Interface contacts:
Residue E35 in chain B contacts residue S22 in chain A (closest heavy-atom distance 3.4 Å).
Residue S25 in chain B interacts with residue S33 in chain A (closest heavy-atom distance 2.9 Å).
Residue V36 in chain B is in contact with residue T26 in chain A (closest heavy-atom distance 2.9 Å).
Residue R42 in chain B interacts with residue K18 in chain A (closest heavy-atom distance 2.8 Å).
Residue I26 in chain B interacts with residue S33 in chain A (closest heavy-atom distance 4.5 Å).
Residue A21 in chain B interacts with residue V40 in chain A (closest heavy-atom distance 5.0 Å).
Residue G39 in chain B interacts with residue V19 in chain A (closest heavy-atom distance 3.5 Å).
Residue A32 in chain B interacts with residue T26 in chain A (closest heavy-atom distance 2.8 Å).
Residue M22 in chain B contacts residue V40 in chain A (closest heavy-atom distance 4.7 Å).
Residue E35 in chain B contacts residue T26 in chain A (closest heavy-atom distance 2.9 Å).
Residue M22 in chain B contacts residue L37 in chain A (closest heavy-atom distance 4.2 Å).
Residue R42 in chain B is in contact with residue V19 in chain A (closest heavy-atom distance 3.6 Å).
Residue T29 in chain B is in contact with residue S33 in chain A (closest heavy-atom distance 2.6 Å).
Residue A28 in chain B contacts residue I30 in chain A (closest heavy-atom distance 5.0 Å).
Residue V33 in chain B contacts residue T26 in chain A (closest heavy-atom distance 4.9 Å).
Residue A28 in chain B is in contact with residue S33 in chain A (closest heavy-atom distance 3.5 Å).
Residue L43 in chain B is in contact with residue E15 in chain A (closest heavy-atom distance 5.0 Å).
Residue N24 in chain B interacts with residue Q36 in chain A (closest heavy-atom distance 3.4 Å).
Residue A18 in chain B contacts residue V40 in chain A (closest heavy-atom distance 4.6 Å).
Residue R31 in chain B contacts residue Y29 in chain A (closest heavy-atom distance 3.5 Å).
Residue S25 in chain B is in contact with residue N34 in chain A (closest heavy-atom distance 4.9 Å).
Residue E35 in chain B is in contact with residue N25 in chain A (closest heavy-atom distance 3.6 Å).
Residue A32 in chain B contacts residue Y29 in chain A (closest heavy-atom distance 3.6 Å).
Residue R42 in chain B interacts with residue S22 in chain A (closest heavy-atom distance 3.3 Å).
Residue A21 in chain B is in contact with residue Q36 in chain A (closest heavy-atom distance 3.7 Å).
Residue A49 in chain B interacts with residue I12 in chain A (closest heavy-atom distance 4.6 Å).
Residue R42 in chain B contacts residue A21 in chain A (closest heavy-atom distance 4.6 Å).
Residue A46 in chain B interacts with residue E15 in chain A (closest heavy-atom distance 4.2 Å).
Residue L43 in chain B contacts residue L16 in chain A (closest heavy-atom distance 3.5 Å).
Residue A46 in chain B interacts with residue L16 in chain A (closest heavy-atom distance 4.3 Å).
Residue I50 in chain B is in contact with residue I12 in chain A (closest heavy-atom distance 3.8 Å).
Residue A32 in chain B is in contact with residue I30 in chain A (closest heavy-atom distance 3.9 Å).
Residue G39 in chain B contacts residue S22 in chain A (closest heavy-atom distance 3.8 Å).
Residue E35 in chain B is in contact with residue L23 in chain A (closest heavy-atom distance 4.6 Å).
Residue S25 in chain B interacts with residue L37 in chain A (closest heavy-atom distance 3.7 Å).
Residue S25 in chain B interacts with residue Q36 in chain A (closest heavy-atom distance 3.8 Å).
Residue A28 in chain B interacts with residue E32 in chain A (closest heavy-atom distance 4.0 Å).
Residue G39 in chain B contacts residue L23 in chain A (closest heavy-atom distance 4.3 Å).
Residue V36 in chain B interacts with residue S22 in chain A (closest heavy-atom distance 5.0 Å).
Residue I45 in chain B interacts with residue E15 in chain A (closest heavy-atom distance 3.7 Å).
Residue A21 in chain B is in contact with residue S39 in chain A (closest heavy-atom distance 4.2 Å).
Residue E38 in chain B contacts residue S22 in chain A (closest heavy-atom distance 3.8 Å).
Residue A46 in chain B interacts with residue I12 in chain A (closest heavy-atom distance 4.4 Å).
Residue A28 in chain B interacts with residue Y29 in chain A (closest heavy-atom distance 3.5 Å).
Residue L43 in chain B is in contact with residue V19 in chain A (closest heavy-atom distance 3.5 Å).
Residue R42 in chain B contacts residue E15 in chain A (closest heavy-atom distance 3.1 Å).
Residue E35 in chain B contacts residue Y29 in chain A (closest heavy-atom distance 3.9 Å).
Residue A21 in chain B is in contact with residue L37 in chain A (closest heavy-atom distance 4.7 Å).
Residue A18 in chain B is in contact with residue I41 in chain A (closest heavy-atom distance 4.9 Å).
Residue V36 in chain B is in contact with residue L23 in chain A (closest heavy-atom distance 4.1 Å).
Residue T29 in chain B is in contact with residue Y29 in chain A (closest heavy-atom distance 4.7 Å).

The following describes two proteins that form a bound complex.

Sequence of chain A:
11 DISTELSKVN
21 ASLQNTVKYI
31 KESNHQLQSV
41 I

Sequence of chain B:
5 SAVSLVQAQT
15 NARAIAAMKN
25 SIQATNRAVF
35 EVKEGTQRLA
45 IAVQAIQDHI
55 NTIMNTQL